Sequence of protein 1:
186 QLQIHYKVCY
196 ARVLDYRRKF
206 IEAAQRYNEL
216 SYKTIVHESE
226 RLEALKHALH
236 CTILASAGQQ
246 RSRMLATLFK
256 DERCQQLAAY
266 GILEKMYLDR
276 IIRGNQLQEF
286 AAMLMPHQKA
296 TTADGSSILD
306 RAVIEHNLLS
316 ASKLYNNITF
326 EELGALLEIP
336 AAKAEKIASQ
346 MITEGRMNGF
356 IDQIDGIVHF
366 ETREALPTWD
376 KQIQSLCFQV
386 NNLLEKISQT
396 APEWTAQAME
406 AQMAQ

Sequence of protein 2:
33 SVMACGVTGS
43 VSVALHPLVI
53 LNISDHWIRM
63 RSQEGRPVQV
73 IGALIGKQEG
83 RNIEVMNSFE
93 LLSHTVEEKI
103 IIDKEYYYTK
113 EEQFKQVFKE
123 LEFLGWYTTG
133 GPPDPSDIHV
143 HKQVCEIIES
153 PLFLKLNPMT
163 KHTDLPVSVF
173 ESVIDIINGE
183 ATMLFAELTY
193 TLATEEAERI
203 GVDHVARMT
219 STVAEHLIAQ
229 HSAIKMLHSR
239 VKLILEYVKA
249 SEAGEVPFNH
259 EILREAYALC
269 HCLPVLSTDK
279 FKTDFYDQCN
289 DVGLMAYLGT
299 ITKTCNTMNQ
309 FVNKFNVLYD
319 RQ

Interface contacts:
Residue G181 in protein 2 contacts residue T219 in protein 1 (closest heavy-atom distance 3.8 Å).
Residue C270 in protein 2 interacts with residue Q384 in protein 1 (closest heavy-atom distance 3.6 Å).
Residue L274 in protein 2 contacts residue Q377 in protein 1 (closest heavy-atom distance 3.8 Å).
Residue I178 in protein 2 interacts with residue R226 in protein 1 (closest heavy-atom distance 4.1 Å).
Residue I260 in protein 2 is in contact with residue L388 in protein 1 (closest heavy-atom distance 3.5 Å).
Residue S42 in protein 2 contacts residue Y272 in protein 1 (closest heavy-atom distance 3.8 Å).
Residue D177 in protein 2 interacts with residue E257 in protein 1 (closest heavy-atom distance 3.7 Å).
Residue S152 in protein 2 is in contact with residue K255 in protein 1 (closest heavy-atom distance 2.4 Å).
Residue Y245 in protein 2 contacts residue W399 in protein 1 (closest heavy-atom distance 3.9 Å).
Residue V273 in protein 2 interacts with residue I378 in protein 1 (closest heavy-atom distance 4.1 Å).
Residue F279 in protein 2 is in contact with residue L371 in protein 1 (closest heavy-atom distance 3.4 Å).
Residue R238 in protein 2 interacts with residue N386 in protein 1 (closest heavy-atom distance 3.0 Å).
Residue T196 in protein 2 is in contact with residue Q379 in protein 1 (closest heavy-atom distance 3.4 Å).
Residue I260 in protein 2 is in contact with residue K391 in protein 1 (closest heavy-atom distance 3.7 Å).
Residue D166 in protein 2 interacts with residue E390 in protein 1 (closest heavy-atom distance 3.9 Å).
Residue T193 in protein 2 is in contact with residue F383 in protein 1 (closest heavy-atom distance 4.1 Å).
Residue I242 in protein 2 interacts with residue I392 in protein 1 (closest heavy-atom distance 3.8 Å).
Residue I260 in protein 2 contacts residue I392 in protein 1 (closest heavy-atom distance 3.8 Å).
Residue V273 in protein 2 interacts with residue W374 in protein 1 (closest heavy-atom distance 3.8 Å).
Residue E263 in protein 2 contacts residue K391 in protein 1 (closest heavy-atom distance 3.2 Å).
Residue L267 in protein 2 interacts with residue Q384 in protein 1 (closest heavy-atom distance 3.4 Å).
Residue V273 in protein 2 contacts residue Q377 in protein 1 (closest heavy-atom distance 3.3 Å).
Residue R238 in protein 2 interacts with residue V385 in protein 1 (closest heavy-atom distance 3.3 Å).
Residue N257 in protein 2 contacts residue T395 in protein 1 (closest heavy-atom distance 4.2 Å).
Residue V254 in protein 2 interacts with residue W399 in protein 1 (closest heavy-atom distance 4.1 Å).
Residue Y245 in protein 2 contacts residue I392 in protein 1 (closest heavy-atom distance 3.5 Å).
Residue L267 in protein 2 interacts with residue L381 in protein 1 (closest heavy-atom distance 3.6 Å).
Residue R83 in protein 2 contacts residue D274 in protein 1 (closest heavy-atom distance 3.0 Å).
Residue E173 in protein 2 interacts with residue K255 in protein 1 (closest heavy-atom distance 3.6 Å).
Residue C270 in protein 2 is in contact with residue L381 in protein 1 (closest heavy-atom distance 3.5 Å).
Residue L241 in protein 2 interacts with residue M404 in protein 1 (closest heavy-atom distance 4.0 Å).
Residue K278 in protein 2 interacts with residue E369 in protein 1 (closest heavy-atom distance 2.8 Å).
Residue Y245 in protein 2 contacts residue T395 in protein 1 (closest heavy-atom distance 4.1 Å).
Residue E151 in protein 2 contacts residue R248 in protein 1 (closest heavy-atom distance 3.7 Å).
Residue E244 in protein 2 interacts with residue W399 in protein 1 (closest heavy-atom distance 3.4 Å).
Residue L271 in protein 2 is in contact with residue L381 in protein 1 (closest heavy-atom distance 4.2 Å).
Residue L235 in protein 2 is in contact with residue C382 in protein 1 (closest heavy-atom distance 4.0 Å).
Residue I242 in protein 2 is in contact with residue L388 in protein 1 (closest heavy-atom distance 3.4 Å).
Residue I176 in protein 2 is in contact with residue Y217 in protein 1 (closest heavy-atom distance 4.2 Å).
Residue Q80 in protein 2 interacts with residue R248 in protein 1 (closest heavy-atom distance 3.2 Å).
Residue A264 in protein 2 contacts residue L388 in protein 1 (closest heavy-atom distance 3.7 Å).
Residue Q286 in protein 2 interacts with residue L371 in protein 1 (closest heavy-atom distance 3.4 Å).
Residue R238 in protein 2 is in contact with residue L389 in protein 1 (closest heavy-atom distance 3.8 Å).
Residue K240 in protein 2 contacts residue Q407 in protein 1 (closest heavy-atom distance 3.5 Å).
Residue I242 in protein 2 contacts residue V385 in protein 1 (closest heavy-atom distance 3.8 Å).
Residue R83 in protein 2 interacts with residue L273 in protein 1 (closest heavy-atom distance 3.9 Å).
Residue S237 in protein 2 interacts with residue Q407 in protein 1 (closest heavy-atom distance 3.3 Å).
Residue I178 in protein 2 is in contact with residue R258 in protein 1 (closest heavy-atom distance 3.6 Å).
Residue L274 in protein 2 is in contact with residue W374 in protein 1 (closest heavy-atom distance 3.9 Å).
Residue L267 in protein 2 interacts with residue L388 in protein 1 (closest heavy-atom distance 4.0 Å).
Residue L241 in protein 2 interacts with residue L389 in protein 1 (closest heavy-atom distance 3.5 Å).
Residue R83 in protein 2 interacts with residue Y272 in protein 1 (closest heavy-atom distance 3.2 Å).
Residue L241 in protein 2 is in contact with residue A403 in protein 1 (closest heavy-atom distance 3.9 Å).
Residue D282 in protein 2 contacts residue A370 in protein 1 (closest heavy-atom distance 3.3 Å).
Residue E263 in protein 2 is in contact with residue L388 in protein 1 (closest heavy-atom distance 3.6 Å).
Residue V175 in protein 2 interacts with residue K255 in protein 1 (closest heavy-atom distance 3.3 Å).
Residue F279 in protein 2 is in contact with residue W374 in protein 1 (closest heavy-atom distance 3.4 Å).
Residue A248 in protein 2 contacts residue W399 in protein 1 (closest heavy-atom distance 3.6 Å).
Residue A266 in protein 2 interacts with residue Q384 in protein 1 (closest heavy-atom distance 3.5 Å).
Residue L267 in protein 2 is in contact with residue V385 in protein 1 (closest heavy-atom distance 3.7 Å).

The following describes two proteins that form a bound complex.